Sequence of protein 2:
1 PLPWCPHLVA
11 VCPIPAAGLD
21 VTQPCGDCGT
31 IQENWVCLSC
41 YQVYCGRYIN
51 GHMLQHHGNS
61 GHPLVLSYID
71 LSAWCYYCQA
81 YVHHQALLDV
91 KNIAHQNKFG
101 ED

The following describes two proteins that form a bound complex.

Sequence of protein 1:
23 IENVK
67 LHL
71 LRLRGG

Residue-level contacts at the interface:
Residue R47 in protein 2 is in contact with residue R74 in protein 1 (closest heavy-atom distance 3.2 Å).
Residue L54 in protein 2 is in contact with residue G76 in protein 1 (closest heavy-atom distance 4.2 Å).
Residue Y81 in protein 2 contacts residue G75 in protein 1 (closest heavy-atom distance 3.1 Å).
Residue Y81 in protein 2 is in contact with residue R72 in protein 1 (closest heavy-atom distance 3.8 Å).
Residue Y48 in protein 2 is in contact with residue L73 in protein 1 (closest heavy-atom distance 3.4 Å).
Residue W74 in protein 2 interacts with residue L73 in protein 1 (closest heavy-atom distance 4.8 Å).
Residue Y48 in protein 2 is in contact with residue R72 in protein 1 (closest heavy-atom distance 4.6 Å).
Residue W74 in protein 2 contacts residue R74 in protein 1 (closest heavy-atom distance 3.7 Å).
Residue W35 in protein 2 interacts with residue G75 in protein 1 (closest heavy-atom distance 3.8 Å).
Residue W74 in protein 2 is in contact with residue G75 in protein 1 (closest heavy-atom distance 3.2 Å).
Residue R47 in protein 2 interacts with residue G76 in protein 1 (closest heavy-atom distance 2.9 Å).
Residue Y76 in protein 2 is in contact with residue G76 in protein 1 (closest heavy-atom distance 2.8 Å).
Residue W74 in protein 2 interacts with residue G76 in protein 1 (closest heavy-atom distance 3.9 Å).
Residue M53 in protein 2 contacts residue G76 in protein 1 (closest heavy-atom distance 4.4 Å).
Residue Y48 in protein 2 interacts with residue G76 in protein 1 (closest heavy-atom distance 4.9 Å).
Residue Y76 in protein 2 contacts residue G75 in protein 1 (closest heavy-atom distance 4.5 Å).
Residue V65 in protein 2 is in contact with residue G76 in protein 1 (closest heavy-atom distance 4.1 Å).
Residue G46 in protein 2 contacts residue G76 in protein 1 (closest heavy-atom distance 3.4 Å).
Residue Y81 in protein 2 is in contact with residue R74 in protein 1 (closest heavy-atom distance 3.7 Å).
Residue W35 in protein 2 interacts with residue G76 in protein 1 (closest heavy-atom distance 3.1 Å).
Residue Y48 in protein 2 contacts residue R74 in protein 1 (closest heavy-atom distance 3.3 Å).
Residue R47 in protein 2 is in contact with residue G75 in protein 1 (closest heavy-atom distance 2.6 Å).
Residue Y81 in protein 2 is in contact with residue L73 in protein 1 (closest heavy-atom distance 2.6 Å).
Residue C45 in protein 2 contacts residue G76 in protein 1 (closest heavy-atom distance 4.8 Å).